Sequence of protein 2:
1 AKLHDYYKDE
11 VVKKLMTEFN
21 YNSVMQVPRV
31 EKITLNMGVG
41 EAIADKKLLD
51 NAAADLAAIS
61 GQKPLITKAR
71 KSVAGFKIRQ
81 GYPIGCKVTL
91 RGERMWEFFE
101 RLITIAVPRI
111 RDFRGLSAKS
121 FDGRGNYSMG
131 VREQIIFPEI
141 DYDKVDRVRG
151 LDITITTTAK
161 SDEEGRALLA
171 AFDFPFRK

Sequence of protein 1:
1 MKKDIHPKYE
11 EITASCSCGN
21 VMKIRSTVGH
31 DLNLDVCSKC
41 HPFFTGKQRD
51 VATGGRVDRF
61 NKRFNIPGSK

Residue-level contacts at the interface:
Residue E139 in protein 2 contacts residue K8 in protein 1 (closest heavy-atom distance 3.4 Å).
Residue E100 in protein 2 contacts residue T13 in protein 1 (closest heavy-atom distance 3.1 Å).
Residue I103 in protein 2 interacts with residue C18 in protein 1 (closest heavy-atom distance 3.7 Å).
Residue E93 in protein 2 contacts residue Y9 in protein 1 (closest heavy-atom distance 3.4 Å).
Residue R177 in protein 2 interacts with residue D31 in protein 1 (closest heavy-atom distance 3.7 Å).
Residue R111 in protein 2 interacts with residue V28 in protein 1 (closest heavy-atom distance 3.0 Å).
Residue V107 in protein 2 contacts residue R25 in protein 1 (closest heavy-atom distance 3.2 Å).
Residue R91 in protein 2 interacts with residue M1 in protein 1 (closest heavy-atom distance 3.4 Å).
Residue Y6 in protein 2 is in contact with residue C16 in protein 1 (closest heavy-atom distance 3.5 Å).
Residue P108 in protein 2 contacts residue T27 in protein 1 (closest heavy-atom distance 3.6 Å).
Residue D173 in protein 2 interacts with residue N20 in protein 1 (closest heavy-atom distance 3.1 Å).
Residue E97 in protein 2 contacts residue Y9 in protein 1 (closest heavy-atom distance 3.6 Å).
Residue I103 in protein 2 is in contact with residue R25 in protein 1 (closest heavy-atom distance 3.1 Å).
Residue T104 in protein 2 is in contact with residue R25 in protein 1 (closest heavy-atom distance 3.2 Å).
Residue I103 in protein 2 interacts with residue N20 in protein 1 (closest heavy-atom distance 3.6 Å).
Residue E97 in protein 2 interacts with residue I12 in protein 1 (closest heavy-atom distance 3.2 Å).
Residue R91 in protein 2 is in contact with residue K2 in protein 1 (closest heavy-atom distance 3.0 Å).
Residue R101 in protein 2 interacts with residue A14 in protein 1 (closest heavy-atom distance 3.1 Å).
Residue F113 in protein 2 interacts with residue H30 in protein 1 (closest heavy-atom distance 3.7 Å).
Residue R132 in protein 2 interacts with residue L32 in protein 1 (closest heavy-atom distance 3.8 Å).
Residue R91 in protein 2 contacts residue I5 in protein 1 (closest heavy-atom distance 3.2 Å).
Residue F172 in protein 2 is in contact with residue C18 in protein 1 (closest heavy-atom distance 3.1 Å).
Residue A171 in protein 2 interacts with residue C18 in protein 1 (closest heavy-atom distance 3.6 Å).
Residue K2 in protein 2 contacts residue T13 in protein 1 (closest heavy-atom distance 3.6 Å).
Residue R101 in protein 2 interacts with residue E11 in protein 1 (closest heavy-atom distance 3.4 Å).
Residue F172 in protein 2 interacts with residue S17 in protein 1 (closest heavy-atom distance 3.9 Å).
Residue A171 in protein 2 is in contact with residue M22 in protein 1 (closest heavy-atom distance 3.2 Å).
Residue R111 in protein 2 contacts residue G29 in protein 1 (closest heavy-atom distance 3.9 Å).
Residue P138 in protein 2 is in contact with residue E11 in protein 1 (closest heavy-atom distance 3.2 Å).
Residue I103 in protein 2 is in contact with residue G19 in protein 1 (closest heavy-atom distance 3.8 Å).
Residue D173 in protein 2 contacts residue V21 in protein 1 (closest heavy-atom distance 3.6 Å).
Residue E139 in protein 2 contacts residue I12 in protein 1 (closest heavy-atom distance 3.9 Å).
Residue T104 in protein 2 is in contact with residue C18 in protein 1 (closest heavy-atom distance 3.7 Å).
Residue V107 in protein 2 interacts with residue H30 in protein 1 (closest heavy-atom distance 3.1 Å).
Residue A171 in protein 2 is in contact with residue S17 in protein 1 (closest heavy-atom distance 3.8 Å).
Residue D112 in protein 2 is in contact with residue L32 in protein 1 (closest heavy-atom distance 3.7 Å).
Residue E100 in protein 2 contacts residue A14 in protein 1 (closest heavy-atom distance 3.2 Å).
Residue I110 in protein 2 interacts with residue H30 in protein 1 (closest heavy-atom distance 2.8 Å).
Residue E93 in protein 2 contacts residue M1 in protein 1 (closest heavy-atom distance 3.3 Å).
Residue E100 in protein 2 contacts residue C16 in protein 1 (closest heavy-atom distance 3.3 Å).
Residue K2 in protein 2 contacts residue C16 in protein 1 (closest heavy-atom distance 3.6 Å).
Residue V107 in protein 2 is in contact with residue N20 in protein 1 (closest heavy-atom distance 3.6 Å).
Residue F113 in protein 2 is in contact with residue L32 in protein 1 (closest heavy-atom distance 3.5 Å).
Residue F176 in protein 2 contacts residue D31 in protein 1 (closest heavy-atom distance 3.0 Å).
Residue R94 in protein 2 contacts residue H6 in protein 1 (closest heavy-atom distance 3.7 Å).
Residue E100 in protein 2 is in contact with residue I12 in protein 1 (closest heavy-atom distance 3.7 Å).
Residue R111 in protein 2 interacts with residue D31 in protein 1 (closest heavy-atom distance 3.6 Å).
Residue E97 in protein 2 interacts with residue P7 in protein 1 (closest heavy-atom distance 3.5 Å).
Residue F172 in protein 2 contacts residue S15 in protein 1 (closest heavy-atom distance 3.6 Å).
Residue E93 in protein 2 is in contact with residue P7 in protein 1 (closest heavy-atom distance 3.6 Å).
Residue R101 in protein 2 contacts residue S15 in protein 1 (closest heavy-atom distance 3.4 Å).
Residue E100 in protein 2 is in contact with residue S15 in protein 1 (closest heavy-atom distance 3.9 Å).
Residue Y6 in protein 2 contacts residue S17 in protein 1 (closest heavy-atom distance 3.2 Å).
Residue D173 in protein 2 contacts residue G19 in protein 1 (closest heavy-atom distance 3.3 Å).
Residue R91 in protein 2 is in contact with residue P7 in protein 1 (closest heavy-atom distance 3.3 Å).
Residue R111 in protein 2 interacts with residue D35 in protein 1 (closest heavy-atom distance 3.3 Å).
Residue P175 in protein 2 interacts with residue D31 in protein 1 (closest heavy-atom distance 3.2 Å).
Residue A1 in protein 2 is in contact with residue T13 in protein 1 (closest heavy-atom distance 3.6 Å).
Residue K63 in protein 2 contacts residue D4 in protein 1 (closest heavy-atom distance 3.6 Å).
Residue E97 in protein 2 interacts with residue K8 in protein 1 (closest heavy-atom distance 2.7 Å).

The following describes two proteins that form a bound complex.